The following describes two proteins that form a bound complex.

Sequence of protein 2:
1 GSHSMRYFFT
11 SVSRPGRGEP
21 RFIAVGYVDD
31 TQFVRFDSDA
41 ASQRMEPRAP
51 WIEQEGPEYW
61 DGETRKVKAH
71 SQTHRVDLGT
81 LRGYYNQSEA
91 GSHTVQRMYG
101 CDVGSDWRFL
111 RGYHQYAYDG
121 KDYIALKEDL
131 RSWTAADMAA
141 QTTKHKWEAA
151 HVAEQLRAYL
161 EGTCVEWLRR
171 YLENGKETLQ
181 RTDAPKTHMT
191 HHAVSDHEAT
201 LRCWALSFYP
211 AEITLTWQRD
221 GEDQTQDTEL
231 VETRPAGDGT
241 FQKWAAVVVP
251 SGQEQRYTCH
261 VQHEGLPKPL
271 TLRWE

Sequence of protein 1:
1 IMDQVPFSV

Contacts between the two chains:
Residue D77 in protein 2 contacts residue V9 in protein 1 (closest heavy-atom distance 2.8 Å).
Residue K146 in protein 2 is in contact with residue V9 in protein 1 (closest heavy-atom distance 3.1 Å).
Residue A69 in protein 2 contacts residue P6 in protein 1 (closest heavy-atom distance 4.5 Å).
Residue K66 in protein 2 contacts residue M2 in protein 1 (closest heavy-atom distance 2.6 Å).
Residue T163 in protein 2 interacts with residue I1 in protein 1 (closest heavy-atom distance 3.6 Å).
Residue V152 in protein 2 is in contact with residue F7 in protein 1 (closest heavy-atom distance 3.6 Å).
Residue W167 in protein 2 is in contact with residue I1 in protein 1 (closest heavy-atom distance 3.3 Å).
Residue E63 in protein 2 contacts residue I1 in protein 1 (closest heavy-atom distance 3.4 Å).
Residue K146 in protein 2 is in contact with residue S8 in protein 1 (closest heavy-atom distance 2.8 Å).
Residue T143 in protein 2 interacts with residue V9 in protein 1 (closest heavy-atom distance 2.8 Å).
Residue K66 in protein 2 is in contact with residue I1 in protein 1 (closest heavy-atom distance 3.9 Å).
Residue T73 in protein 2 interacts with residue P6 in protein 1 (closest heavy-atom distance 3.0 Å).
Residue Y159 in protein 2 contacts residue M2 in protein 1 (closest heavy-atom distance 3.4 Å).
Residue Y123 in protein 2 is in contact with residue V9 in protein 1 (closest heavy-atom distance 4.4 Å).
Residue Y159 in protein 2 is in contact with residue D3 in protein 1 (closest heavy-atom distance 3.4 Å).
Residue H70 in protein 2 interacts with residue V5 in protein 1 (closest heavy-atom distance 4.5 Å).
Residue H70 in protein 2 contacts residue M2 in protein 1 (closest heavy-atom distance 4.1 Å).
Residue Y171 in protein 2 is in contact with residue I1 in protein 1 (closest heavy-atom distance 2.7 Å).
Residue K146 in protein 2 is in contact with residue F7 in protein 1 (closest heavy-atom distance 3.5 Å).
Residue Y99 in protein 2 interacts with residue M2 in protein 1 (closest heavy-atom distance 3.4 Å).
Residue D77 in protein 2 interacts with residue F7 in protein 1 (closest heavy-atom distance 4.9 Å).
Residue T73 in protein 2 interacts with residue V5 in protein 1 (closest heavy-atom distance 3.7 Å).
Residue K66 in protein 2 is in contact with residue Q4 in protein 1 (closest heavy-atom distance 4.3 Å).
Residue R97 in protein 2 is in contact with residue F7 in protein 1 (closest heavy-atom distance 4.7 Å).
Residue L156 in protein 2 contacts residue D3 in protein 1 (closest heavy-atom distance 3.3 Å).
Residue V67 in protein 2 interacts with residue M2 in protein 1 (closest heavy-atom distance 3.8 Å).
Residue F9 in protein 2 is in contact with residue M2 in protein 1 (closest heavy-atom distance 4.0 Å).
Residue T73 in protein 2 interacts with residue F7 in protein 1 (closest heavy-atom distance 4.0 Å).
Residue M5 in protein 2 contacts residue I1 in protein 1 (closest heavy-atom distance 3.8 Å).
Residue Y59 in protein 2 contacts residue I1 in protein 1 (closest heavy-atom distance 3.4 Å).
Residue H70 in protein 2 interacts with residue D3 in protein 1 (closest heavy-atom distance 3.1 Å).
Residue Y116 in protein 2 interacts with residue V9 in protein 1 (closest heavy-atom distance 3.6 Å).
Residue H70 in protein 2 contacts residue P6 in protein 1 (closest heavy-atom distance 4.1 Å).
Residue D77 in protein 2 interacts with residue S8 in protein 1 (closest heavy-atom distance 3.4 Å).
Residue H70 in protein 2 contacts residue Q4 in protein 1 (closest heavy-atom distance 3.5 Å).
Residue W147 in protein 2 is in contact with residue S8 in protein 1 (closest heavy-atom distance 3.0 Å).
Residue Y7 in protein 2 interacts with residue I1 in protein 1 (closest heavy-atom distance 3.1 Å).
Residue R97 in protein 2 interacts with residue P6 in protein 1 (closest heavy-atom distance 3.5 Å).
Residue Y99 in protein 2 contacts residue D3 in protein 1 (closest heavy-atom distance 2.9 Å).
Residue L81 in protein 2 is in contact with residue V9 in protein 1 (closest heavy-atom distance 3.9 Å).
Residue W147 in protein 2 interacts with residue F7 in protein 1 (closest heavy-atom distance 3.4 Å).
Residue T73 in protein 2 is in contact with residue S8 in protein 1 (closest heavy-atom distance 3.7 Å).
Residue E63 in protein 2 is in contact with residue M2 in protein 1 (closest heavy-atom distance 3.1 Å).
Residue K66 in protein 2 interacts with residue D3 in protein 1 (closest heavy-atom distance 3.9 Å).
Residue M45 in protein 2 contacts residue M2 in protein 1 (closest heavy-atom distance 3.6 Å).
Residue W147 in protein 2 is in contact with residue V9 in protein 1 (closest heavy-atom distance 3.8 Å).
Residue A69 in protein 2 contacts residue V5 in protein 1 (closest heavy-atom distance 3.7 Å).
Residue Y159 in protein 2 interacts with residue I1 in protein 1 (closest heavy-atom distance 2.8 Å).
Residue Q155 in protein 2 contacts residue D3 in protein 1 (closest heavy-atom distance 4.9 Å).
Residue Y7 in protein 2 is in contact with residue M2 in protein 1 (closest heavy-atom distance 3.4 Å).
Residue T80 in protein 2 contacts residue V9 in protein 1 (closest heavy-atom distance 3.9 Å).
Residue V76 in protein 2 interacts with residue S8 in protein 1 (closest heavy-atom distance 4.6 Å).
Residue Y84 in protein 2 is in contact with residue V9 in protein 1 (closest heavy-atom distance 3.8 Å).
Residue A150 in protein 2 contacts residue F7 in protein 1 (closest heavy-atom distance 3.6 Å).